Interface contacts:
Residue V298 in the second protein interacts with residue L65 in the first protein (closest heavy-atom distance 4.5 Å).
Residue L302 in the second protein interacts with residue L65 in the first protein (closest heavy-atom distance 4.6 Å).
Residue L113 in the second protein is in contact with residue P73 in the first protein (closest heavy-atom distance 4.4 Å).
Residue A98 in the second protein contacts residue G78 in the first protein (closest heavy-atom distance 4.8 Å).
Residue A162 in the second protein contacts residue V117 in the first protein (closest heavy-atom distance 4.8 Å).
Residue A166 in the second protein interacts with residue G118 in the first protein (closest heavy-atom distance 5.0 Å).
Residue V298 in the second protein contacts residue L66 in the first protein (closest heavy-atom distance 4.6 Å).
Residue L113 in the second protein is in contact with residue E74 in the first protein (closest heavy-atom distance 4.3 Å).

This data describes a binding interaction between two proteins.

Sequence of the second protein:
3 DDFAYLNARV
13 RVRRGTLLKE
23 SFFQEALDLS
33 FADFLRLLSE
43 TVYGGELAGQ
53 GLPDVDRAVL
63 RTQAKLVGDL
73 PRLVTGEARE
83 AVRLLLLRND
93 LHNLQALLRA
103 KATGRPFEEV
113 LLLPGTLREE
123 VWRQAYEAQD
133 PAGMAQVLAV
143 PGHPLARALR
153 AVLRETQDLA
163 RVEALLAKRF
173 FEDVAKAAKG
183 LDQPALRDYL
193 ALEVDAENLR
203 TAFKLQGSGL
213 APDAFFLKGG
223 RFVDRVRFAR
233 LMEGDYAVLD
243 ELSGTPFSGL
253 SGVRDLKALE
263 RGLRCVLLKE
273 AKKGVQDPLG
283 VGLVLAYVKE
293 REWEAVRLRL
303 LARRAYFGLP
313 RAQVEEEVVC

Sequence of the first protein:
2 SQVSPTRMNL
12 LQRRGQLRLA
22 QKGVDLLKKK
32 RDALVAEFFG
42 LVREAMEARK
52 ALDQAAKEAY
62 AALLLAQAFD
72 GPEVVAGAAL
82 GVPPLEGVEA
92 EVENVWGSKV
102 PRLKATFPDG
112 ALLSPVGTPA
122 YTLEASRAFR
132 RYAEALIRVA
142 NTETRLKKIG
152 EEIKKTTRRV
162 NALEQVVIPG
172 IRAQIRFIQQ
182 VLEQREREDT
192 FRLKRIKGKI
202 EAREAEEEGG